Sequence of chain B:
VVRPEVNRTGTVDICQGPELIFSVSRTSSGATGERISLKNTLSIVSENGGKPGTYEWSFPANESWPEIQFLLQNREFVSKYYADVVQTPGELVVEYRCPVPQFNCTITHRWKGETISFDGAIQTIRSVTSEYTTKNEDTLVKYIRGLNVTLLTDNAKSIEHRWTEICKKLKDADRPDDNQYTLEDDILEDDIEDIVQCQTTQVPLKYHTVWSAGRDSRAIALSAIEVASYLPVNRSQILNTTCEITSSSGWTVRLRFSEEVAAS

Interface contacts:
Residue I126 in chain A contacts residue D223 in chain B (closest heavy-atom distance 3.5 Å).
Residue R130 in chain A is in contact with residue I227 in chain B (closest heavy-atom distance 3.5 Å).
Residue T128 in chain A is in contact with residue I227 in chain B (closest heavy-atom distance 4.1 Å).
Residue S241 in chain A contacts residue S131 in chain B (closest heavy-atom distance 3.2 Å).
Residue D223 in chain A interacts with residue A125 in chain B (closest heavy-atom distance 3.4 Å).
Residue D142 in chain A interacts with residue I200 in chain B (closest heavy-atom distance 4.1 Å).
Residue L192 in chain A interacts with residue D142 in chain B (closest heavy-atom distance 3.5 Å).
Residue D142 in chain A interacts with residue P244 in chain B (closest heavy-atom distance 4.0 Å).
Residue A125 in chain A interacts with residue D223 in chain B (closest heavy-atom distance 3.2 Å).
Residue I227 in chain A interacts with residue T128 in chain B (closest heavy-atom distance 3.6 Å).
Residue S131 in chain A is in contact with residue S241 in chain B (closest heavy-atom distance 3.4 Å).
Residue D142 in chain A interacts with residue D195 in chain B (closest heavy-atom distance 3.8 Å).
Residue S131 in chain A is in contact with residue Y242 in chain B (closest heavy-atom distance 3.5 Å).
Residue P244 in chain A is in contact with residue D142 in chain B (closest heavy-atom distance 3.8 Å).
Residue S131 in chain A is in contact with residue A240 in chain B (closest heavy-atom distance 4.4 Å).
Residue Y242 in chain A contacts residue S131 in chain B (closest heavy-atom distance 4.2 Å).
Residue D223 in chain A interacts with residue Q127 in chain B (closest heavy-atom distance 2.9 Å).
Residue D142 in chain A interacts with residue L192 in chain B (closest heavy-atom distance 3.6 Å).
Residue P244 in chain A interacts with residue I129 in chain B (closest heavy-atom distance 3.8 Å).
Residue I129 in chain A contacts residue I227 in chain B (closest heavy-atom distance 2.9 Å).
Residue T128 in chain A is in contact with residue R225 in chain B (closest heavy-atom distance 2.9 Å).
Residue I126 in chain A interacts with residue W218 in chain B (closest heavy-atom distance 4.2 Å).
Residue I126 in chain A contacts residue R222 in chain B (closest heavy-atom distance 3.5 Å).
Residue R225 in chain A contacts residue T128 in chain B (closest heavy-atom distance 3.0 Å).
Residue A228 in chain A interacts with residue S131 in chain B (closest heavy-atom distance 3.8 Å).
Residue S131 in chain A is in contact with residue A228 in chain B (closest heavy-atom distance 4.3 Å).
Residue S131 in chain A contacts residue I227 in chain B (closest heavy-atom distance 2.9 Å).
Residue I129 in chain A is in contact with residue A226 in chain B (closest heavy-atom distance 3.2 Å).
Residue V145 in chain A is in contact with residue P244 in chain B (closest heavy-atom distance 3.6 Å).
Residue I200 in chain A interacts with residue N140 in chain B (closest heavy-atom distance 4.1 Å).
Residue I227 in chain A interacts with residue S131 in chain B (closest heavy-atom distance 2.7 Å).
Residue A240 in chain A interacts with residue S131 in chain B (closest heavy-atom distance 4.2 Å).
Residue E141 in chain A is in contact with residue Y242 in chain B (closest heavy-atom distance 3.7 Å).
Residue Q127 in chain A is in contact with residue D223 in chain B (closest heavy-atom distance 3.0 Å).
Residue S224 in chain A contacts residue Q127 in chain B (closest heavy-atom distance 3.0 Å).
Residue I200 in chain A contacts residue D142 in chain B (closest heavy-atom distance 4.0 Å).
Residue R225 in chain A contacts residue I129 in chain B (closest heavy-atom distance 2.9 Å).
Residue Y242 in chain A interacts with residue E141 in chain B (closest heavy-atom distance 3.5 Å).
Residue S131 in chain A is in contact with residue A226 in chain B (closest heavy-atom distance 4.0 Å).
Residue R222 in chain A is in contact with residue I126 in chain B (closest heavy-atom distance 3.7 Å).
Residue D223 in chain A is in contact with residue I126 in chain B (closest heavy-atom distance 3.3 Å).
Residue Q127 in chain A contacts residue S224 in chain B (closest heavy-atom distance 3.3 Å).
Residue I126 in chain A interacts with residue R225 in chain B (closest heavy-atom distance 3.9 Å).
Residue I129 in chain A interacts with residue R225 in chain B (closest heavy-atom distance 3.0 Å).
Residue P244 in chain A is in contact with residue E141 in chain B (closest heavy-atom distance 3.4 Å).
Residue A226 in chain A is in contact with residue I129 in chain B (closest heavy-atom distance 3.1 Å).
Residue E141 in chain A is in contact with residue I200 in chain B (closest heavy-atom distance 3.8 Å).
Residue A226 in chain A is in contact with residue S131 in chain B (closest heavy-atom distance 4.1 Å).
Residue K115 in chain A contacts residue K115 in chain B (closest heavy-atom distance 4.0 Å).
Residue R225 in chain A contacts residue I126 in chain B (closest heavy-atom distance 3.8 Å).
Residue I227 in chain A is in contact with residue I129 in chain B (closest heavy-atom distance 2.7 Å).
Residue I227 in chain A contacts residue R130 in chain B (closest heavy-atom distance 3.4 Å).
Residue N140 in chain A is in contact with residue L192 in chain B (closest heavy-atom distance 4.0 Å).
Residue I129 in chain A is in contact with residue P244 in chain B (closest heavy-atom distance 3.9 Å).
Residue I200 in chain A is in contact with residue E141 in chain B (closest heavy-atom distance 4.0 Å).
Residue E141 in chain A contacts residue P244 in chain B (closest heavy-atom distance 3.7 Å).
Residue R225 in chain A is in contact with residue Q127 in chain B (closest heavy-atom distance 2.9 Å).
Residue Q127 in chain A is in contact with residue R225 in chain B (closest heavy-atom distance 2.8 Å).
Residue W218 in chain A interacts with residue I126 in chain B (closest heavy-atom distance 4.2 Å).
Residue N140 in chain A interacts with residue I200 in chain B (closest heavy-atom distance 3.6 Å).

Sequence of chain A:
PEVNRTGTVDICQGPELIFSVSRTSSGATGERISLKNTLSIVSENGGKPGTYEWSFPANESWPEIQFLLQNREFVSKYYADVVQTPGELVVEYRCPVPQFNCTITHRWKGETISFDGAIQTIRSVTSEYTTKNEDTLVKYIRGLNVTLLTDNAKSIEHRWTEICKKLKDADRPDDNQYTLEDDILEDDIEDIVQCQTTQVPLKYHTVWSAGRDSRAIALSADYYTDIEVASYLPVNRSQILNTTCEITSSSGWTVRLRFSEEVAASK

The following describes two proteins that form a bound complex.